These two protein chains interact to form a complex.

Sequence of the first protein:
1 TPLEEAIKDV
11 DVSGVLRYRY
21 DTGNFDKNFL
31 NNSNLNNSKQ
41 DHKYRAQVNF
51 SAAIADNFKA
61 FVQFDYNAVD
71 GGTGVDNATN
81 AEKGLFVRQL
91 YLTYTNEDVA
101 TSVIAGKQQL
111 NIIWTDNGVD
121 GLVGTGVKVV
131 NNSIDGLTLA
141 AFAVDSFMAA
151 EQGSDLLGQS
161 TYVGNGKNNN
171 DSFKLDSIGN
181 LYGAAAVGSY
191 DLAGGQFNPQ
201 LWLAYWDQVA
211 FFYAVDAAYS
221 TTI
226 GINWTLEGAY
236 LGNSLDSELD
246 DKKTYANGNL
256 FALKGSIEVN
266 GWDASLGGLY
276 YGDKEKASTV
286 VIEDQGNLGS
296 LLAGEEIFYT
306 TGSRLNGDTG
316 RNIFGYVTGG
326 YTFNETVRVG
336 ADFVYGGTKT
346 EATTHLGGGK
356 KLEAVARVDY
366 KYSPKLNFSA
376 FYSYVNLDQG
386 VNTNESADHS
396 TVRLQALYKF

Sequence of the second protein:
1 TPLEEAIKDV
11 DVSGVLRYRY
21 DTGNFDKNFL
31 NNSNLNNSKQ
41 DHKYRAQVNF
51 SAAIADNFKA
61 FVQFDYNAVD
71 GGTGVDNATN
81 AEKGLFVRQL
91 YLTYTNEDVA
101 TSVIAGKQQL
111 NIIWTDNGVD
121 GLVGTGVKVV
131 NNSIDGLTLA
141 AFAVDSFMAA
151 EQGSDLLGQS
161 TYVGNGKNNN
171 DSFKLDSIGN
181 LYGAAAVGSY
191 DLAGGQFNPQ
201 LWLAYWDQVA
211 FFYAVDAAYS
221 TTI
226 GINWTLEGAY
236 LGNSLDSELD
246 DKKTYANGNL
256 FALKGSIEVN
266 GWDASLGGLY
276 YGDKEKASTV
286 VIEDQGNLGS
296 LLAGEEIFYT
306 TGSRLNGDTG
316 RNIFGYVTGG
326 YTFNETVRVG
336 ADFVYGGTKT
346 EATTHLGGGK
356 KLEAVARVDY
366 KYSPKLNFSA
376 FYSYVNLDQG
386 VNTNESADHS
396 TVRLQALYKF

Contacts between the two chains:
Residue N57 in the first protein contacts residue Y367 in the second protein (closest heavy-atom distance 3.4 Å).
Residue L90 in the first protein interacts with residue Y66 in the second protein (closest heavy-atom distance 3.9 Å).
Residue F58 in the first protein interacts with residue L371 in the second protein (closest heavy-atom distance 3.8 Å).
Residue I7 in the first protein interacts with residue I7 in the second protein (closest heavy-atom distance 3.6 Å).
Residue L3 in the first protein contacts residue V10 in the second protein (closest heavy-atom distance 3.1 Å).
Residue D145 in the first protein interacts with residue N77 in the second protein (closest heavy-atom distance 3.1 Å).
Residue F86 in the first protein contacts residue K83 in the second protein (closest heavy-atom distance 3.3 Å).
Residue P2 in the first protein interacts with residue V10 in the second protein (closest heavy-atom distance 3.5 Å).
Residue F58 in the first protein is in contact with residue Y367 in the second protein (closest heavy-atom distance 3.6 Å).
Residue S146 in the first protein is in contact with residue D76 in the second protein (closest heavy-atom distance 3.7 Å).
Residue L85 in the first protein is in contact with residue G84 in the second protein (closest heavy-atom distance 3.3 Å).
Residue T125 in the first protein interacts with residue H42 in the second protein (closest heavy-atom distance 3.9 Å).
Residue T1 in the first protein is in contact with residue V12 in the second protein (closest heavy-atom distance 2.7 Å).
Residue E4 in the first protein interacts with residue I7 in the second protein (closest heavy-atom distance 3.9 Å).
Residue K107 in the first protein contacts residue D70 in the second protein (closest heavy-atom distance 2.9 Å).
Residue A150 in the first protein is in contact with residue E82 in the second protein (closest heavy-atom distance 3.4 Å).
Residue S146 in the first protein is in contact with residue N77 in the second protein (closest heavy-atom distance 3.4 Å).
Residue F147 in the first protein contacts residue N77 in the second protein (closest heavy-atom distance 2.8 Å).
Residue F58 in the first protein is in contact with residue F373 in the second protein (closest heavy-atom distance 3.6 Å).
Residue K107 in the first protein is in contact with residue A81 in the second protein (closest heavy-atom distance 2.9 Å).
Residue K107 in the first protein is in contact with residue Y44 in the second protein (closest heavy-atom distance 3.8 Å).
Residue K107 in the first protein interacts with residue N80 in the second protein (closest heavy-atom distance 2.9 Å).
Residue K107 in the first protein is in contact with residue Y66 in the second protein (closest heavy-atom distance 3.6 Å).
Residue F147 in the first protein is in contact with residue N80 in the second protein (closest heavy-atom distance 3.3 Å).
Residue I178 in the first protein is in contact with residue N77 in the second protein (closest heavy-atom distance 2.6 Å).
Residue D145 in the first protein is in contact with residue G71 in the second protein (closest heavy-atom distance 3.6 Å).
Residue S146 in the first protein contacts residue N80 in the second protein (closest heavy-atom distance 3.1 Å).
Residue A6 in the first protein interacts with residue V12 in the second protein (closest heavy-atom distance 3.3 Å).
Residue D56 in the first protein contacts residue Y367 in the second protein (closest heavy-atom distance 2.4 Å).
Residue G179 in the first protein interacts with residue N77 in the second protein (closest heavy-atom distance 3.3 Å).
Residue S146 in the first protein is in contact with residue G71 in the second protein (closest heavy-atom distance 3.0 Å).
Residue M148 in the first protein interacts with residue N80 in the second protein (closest heavy-atom distance 3.5 Å).
Residue V87 in the first protein contacts residue K83 in the second protein (closest heavy-atom distance 2.7 Å).
Residue I178 in the first protein is in contact with residue G74 in the second protein (closest heavy-atom distance 4.0 Å).
Residue T125 in the first protein interacts with residue Y44 in the second protein (closest heavy-atom distance 3.3 Å).
Residue P2 in the first protein interacts with residue D11 in the second protein (closest heavy-atom distance 3.6 Å).
Residue F64 in the first protein contacts residue L85 in the second protein (closest heavy-atom distance 3.6 Å).
Residue D145 in the first protein is in contact with residue H42 in the second protein (closest heavy-atom distance 3.0 Å).
Residue T125 in the first protein interacts with residue D70 in the second protein (closest heavy-atom distance 2.4 Å).
Residue S146 in the first protein interacts with residue D70 in the second protein (closest heavy-atom distance 3.7 Å).
Residue V87 in the first protein contacts residue A81 in the second protein (closest heavy-atom distance 4.0 Å).
Residue D145 in the first protein contacts residue G72 in the second protein (closest heavy-atom distance 2.9 Å).
Residue L3 in the first protein interacts with residue F50 in the second protein (closest heavy-atom distance 4.0 Å).
Residue L3 in the first protein interacts with residue I7 in the second protein (closest heavy-atom distance 3.6 Å).
Residue T1 in the first protein interacts with residue D11 in the second protein (closest heavy-atom distance 3.2 Å).
Residue L3 in the first protein interacts with residue V12 in the second protein (closest heavy-atom distance 3.7 Å).
Residue F147 in the first protein interacts with residue A78 in the second protein (closest heavy-atom distance 3.1 Å).
Residue T125 in the first protein is in contact with residue N80 in the second protein (closest heavy-atom distance 3.0 Å).
Residue F86 in the first protein contacts residue E82 in the second protein (closest heavy-atom distance 3.8 Å).
Residue I54 in the first protein interacts with residue Y403 in the second protein (closest heavy-atom distance 3.4 Å).
Residue L90 in the first protein interacts with residue Y44 in the second protein (closest heavy-atom distance 3.8 Å).
Residue F86 in the first protein contacts residue G84 in the second protein (closest heavy-atom distance 3.9 Å).
Residue M148 in the first protein contacts residue E82 in the second protein (closest heavy-atom distance 3.4 Å).
Residue E151 in the first protein interacts with residue E82 in the second protein (closest heavy-atom distance 2.8 Å).
Residue A55 in the first protein is in contact with residue S368 in the second protein (closest heavy-atom distance 3.9 Å).
Residue A55 in the first protein interacts with residue Y367 in the second protein (closest heavy-atom distance 4.1 Å).
Residue V87 in the first protein interacts with residue Y66 in the second protein (closest heavy-atom distance 3.6 Å).
Residue E4 in the first protein interacts with residue K8 in the second protein (closest heavy-atom distance 3.7 Å).
Residue N180 in the first protein is in contact with residue N77 in the second protein (closest heavy-atom distance 3.5 Å).
Residue S146 in the first protein interacts with residue T79 in the second protein (closest heavy-atom distance 3.7 Å).